This data describes a binding interaction between two proteins.

Sequence of the second protein:
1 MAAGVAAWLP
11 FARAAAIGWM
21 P

Interface contacts:
Residue Y45 in the first protein interacts with residue G4 in the second protein (closest heavy-atom distance 2.6 Å).
Residue I44 in the first protein contacts residue W8 in the second protein (closest heavy-atom distance 3.4 Å).
Residue V182 in the first protein is in contact with residue M1 in the second protein (closest heavy-atom distance 3.2 Å).
Residue Y45 in the first protein is in contact with residue V5 in the second protein (closest heavy-atom distance 4.7 Å).
Residue F48 in the first protein contacts residue A7 in the second protein (closest heavy-atom distance 3.6 Å).
Residue I44 in the first protein contacts residue A7 in the second protein (closest heavy-atom distance 3.6 Å).
Residue R25 in the first protein interacts with residue G18 in the second protein (closest heavy-atom distance 3.2 Å).
Residue F78 in the first protein is in contact with residue F11 in the second protein (closest heavy-atom distance 3.9 Å).
Residue F49 in the first protein contacts residue A3 in the second protein (closest heavy-atom distance 4.0 Å).
Residue G26 in the first protein contacts residue A15 in the second protein (closest heavy-atom distance 4.3 Å).
Residue V182 in the first protein contacts residue A2 in the second protein (closest heavy-atom distance 3.2 Å).
Residue F179 in the first protein interacts with residue M1 in the second protein (closest heavy-atom distance 4.9 Å).
Residue F48 in the first protein is in contact with residue A3 in the second protein (closest heavy-atom distance 4.4 Å).
Residue L86 in the first protein interacts with residue V5 in the second protein (closest heavy-atom distance 3.9 Å).
Residue L23 in the first protein is in contact with residue F11 in the second protein (closest heavy-atom distance 3.9 Å).
Residue L61 in the first protein is in contact with residue G4 in the second protein (closest heavy-atom distance 5.0 Å).
Residue F49 in the first protein interacts with residue A7 in the second protein (closest heavy-atom distance 4.6 Å).
Residue F27 in the first protein contacts residue F11 in the second protein (closest heavy-atom distance 3.7 Å).
Residue F48 in the first protein interacts with residue A6 in the second protein (closest heavy-atom distance 3.4 Å).
Residue M183 in the first protein contacts residue G4 in the second protein (closest heavy-atom distance 3.0 Å).
Residue Y45 in the first protein interacts with residue A7 in the second protein (closest heavy-atom distance 3.3 Å).
Residue L85 in the first protein contacts residue V5 in the second protein (closest heavy-atom distance 4.2 Å).
Residue W96 in the first protein interacts with residue M1 in the second protein (closest heavy-atom distance 4.8 Å).
Residue F48 in the first protein is in contact with residue L9 in the second protein (closest heavy-atom distance 4.7 Å).
Residue M183 in the first protein contacts residue A3 in the second protein (closest heavy-atom distance 3.2 Å).
Residue E30 in the first protein interacts with residue F11 in the second protein (closest heavy-atom distance 4.4 Å).
Residue Q180 in the first protein interacts with residue A2 in the second protein (closest heavy-atom distance 5.0 Å).
Residue F41 in the first protein contacts residue W8 in the second protein (closest heavy-atom distance 4.0 Å).
Residue V36 in the first protein is in contact with residue W8 in the second protein (closest heavy-atom distance 4.7 Å).
Residue Q47 in the first protein interacts with residue P10 in the second protein (closest heavy-atom distance 4.5 Å).
Residue M183 in the first protein contacts residue A2 in the second protein (closest heavy-atom distance 3.2 Å).
Residue R25 in the first protein contacts residue W19 in the second protein (closest heavy-atom distance 3.2 Å).
Residue Q21 in the first protein is in contact with residue W19 in the second protein (closest heavy-atom distance 3.7 Å).
Residue M183 in the first protein is in contact with residue M1 in the second protein (closest heavy-atom distance 1.3 Å).
Residue Y45 in the first protein is in contact with residue A3 in the second protein (closest heavy-atom distance 4.5 Å).
Residue V182 in the first protein is in contact with residue A3 in the second protein (closest heavy-atom distance 3.0 Å).
Residue G26 in the first protein interacts with residue F11 in the second protein (closest heavy-atom distance 3.5 Å).
Residue V22 in the first protein interacts with residue W19 in the second protein (closest heavy-atom distance 3.5 Å).
Residue F78 in the first protein is in contact with residue W8 in the second protein (closest heavy-atom distance 3.5 Å).
Residue K93 in the first protein is in contact with residue M1 in the second protein (closest heavy-atom distance 3.9 Å).
Residue T97 in the first protein is in contact with residue M1 in the second protein (closest heavy-atom distance 3.0 Å).
Residue L85 in the first protein is in contact with residue M1 in the second protein (closest heavy-atom distance 3.8 Å).
Residue Q180 in the first protein contacts residue M1 in the second protein (closest heavy-atom distance 2.8 Å).
Residue V22 in the first protein contacts residue A15 in the second protein (closest heavy-atom distance 4.1 Å).
Residue N181 in the first protein contacts residue M1 in the second protein (closest heavy-atom distance 3.3 Å).
Residue N181 in the first protein contacts residue A2 in the second protein (closest heavy-atom distance 3.2 Å).
Residue Y45 in the first protein interacts with residue W8 in the second protein (closest heavy-atom distance 2.9 Å).
Residue F65 in the first protein contacts residue W8 in the second protein (closest heavy-atom distance 4.7 Å).
Residue E30 in the first protein contacts residue A14 in the second protein (closest heavy-atom distance 4.1 Å).

Sequence of the first protein:
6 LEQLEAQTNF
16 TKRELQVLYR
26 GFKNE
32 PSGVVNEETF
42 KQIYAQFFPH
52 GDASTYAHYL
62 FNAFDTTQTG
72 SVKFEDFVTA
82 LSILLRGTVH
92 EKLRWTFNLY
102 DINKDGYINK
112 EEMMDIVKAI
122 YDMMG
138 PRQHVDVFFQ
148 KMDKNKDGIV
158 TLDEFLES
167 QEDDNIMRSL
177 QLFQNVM